Interface contacts:
Residue S48 in the second protein contacts residue Y5 in the first protein (closest heavy-atom distance 4.7 Å).
Residue F136 in the second protein contacts residue A4 in the first protein (closest heavy-atom distance 3.6 Å).
Residue N37 in the second protein interacts with residue P6 in the first protein (closest heavy-atom distance 2.9 Å).
Residue T81 in the second protein interacts with residue A4 in the first protein (closest heavy-atom distance 3.9 Å).
Residue P89 in the second protein is in contact with residue W2 in the first protein (closest heavy-atom distance 4.2 Å).
Residue A170 in the second protein is in contact with residue Y5 in the first protein (closest heavy-atom distance 4.0 Å).
Residue F136 in the second protein contacts residue L3 in the first protein (closest heavy-atom distance 3.5 Å).
Residue V169 in the second protein is in contact with residue A4 in the first protein (closest heavy-atom distance 3.5 Å).
Residue V49 in the second protein interacts with residue A4 in the first protein (closest heavy-atom distance 4.1 Å).
Residue Q36 in the second protein contacts residue V9 in the first protein (closest heavy-atom distance 2.8 Å).
Residue N37 in the second protein interacts with residue Y5 in the first protein (closest heavy-atom distance 3.9 Å).
Residue R83 in the second protein contacts residue W2 in the first protein (closest heavy-atom distance 4.2 Å).
Residue L34 in the second protein interacts with residue P10 in the first protein (closest heavy-atom distance 3.6 Å).
Residue L172 in the second protein interacts with residue Y5 in the first protein (closest heavy-atom distance 3.8 Å).
Residue L34 in the second protein contacts residue Y11 in the first protein (closest heavy-atom distance 3.0 Å).
Residue F136 in the second protein contacts residue Y5 in the first protein (closest heavy-atom distance 3.6 Å).
Residue M35 in the second protein is in contact with residue P10 in the first protein (closest heavy-atom distance 3.7 Å).
Residue R83 in the second protein contacts residue A4 in the first protein (closest heavy-atom distance 3.9 Å).
Residue I44 in the second protein contacts residue Y5 in the first protein (closest heavy-atom distance 4.5 Å).
Residue R139 in the second protein contacts residue P6 in the first protein (closest heavy-atom distance 4.0 Å).
Residue V52 in the second protein is in contact with residue W2 in the first protein (closest heavy-atom distance 3.8 Å).
Residue S48 in the second protein interacts with residue A4 in the first protein (closest heavy-atom distance 3.9 Å).
Residue M46 in the second protein interacts with residue S8 in the first protein (closest heavy-atom distance 4.2 Å).
Residue F88 in the second protein is in contact with residue W2 in the first protein (closest heavy-atom distance 3.4 Å).
Residue S87 in the second protein is in contact with residue W2 in the first protein (closest heavy-atom distance 3.7 Å).
Residue N37 in the second protein interacts with residue S8 in the first protein (closest heavy-atom distance 4.5 Å).
Residue C168 in the second protein is in contact with residue L3 in the first protein (closest heavy-atom distance 4.0 Å).
Residue Q36 in the second protein contacts residue Y11 in the first protein (closest heavy-atom distance 3.6 Å).
Residue M39 in the second protein contacts residue D7 in the first protein (closest heavy-atom distance 4.0 Å).
Residue G18 in the second protein contacts residue Y11 in the first protein (closest heavy-atom distance 5.0 Å).
Residue F136 in the second protein is in contact with residue P6 in the first protein (closest heavy-atom distance 3.4 Å).
Residue M35 in the second protein contacts residue V9 in the first protein (closest heavy-atom distance 3.2 Å).
Residue M35 in the second protein contacts residue L3 in the first protein (closest heavy-atom distance 4.3 Å).
Residue I38 in the second protein is in contact with residue D7 in the first protein (closest heavy-atom distance 4.5 Å).
Residue C50 in the second protein contacts residue L3 in the first protein (closest heavy-atom distance 4.3 Å).
Residue Q36 in the second protein interacts with residue D7 in the first protein (closest heavy-atom distance 3.8 Å).
Residue T81 in the second protein is in contact with residue Y5 in the first protein (closest heavy-atom distance 3.9 Å).
Residue C50 in the second protein interacts with residue W2 in the first protein (closest heavy-atom distance 3.5 Å).
Residue Q36 in the second protein interacts with residue P10 in the first protein (closest heavy-atom distance 4.1 Å).
Residue M53 in the second protein contacts residue W2 in the first protein (closest heavy-atom distance 4.3 Å).
Residue M35 in the second protein is in contact with residue Y11 in the first protein (closest heavy-atom distance 4.1 Å).
Residue N37 in the second protein interacts with residue D7 in the first protein (closest heavy-atom distance 3.5 Å).
Residue Y45 in the second protein contacts residue Y11 in the first protein (closest heavy-atom distance 3.5 Å).
Residue Q36 in the second protein contacts residue S8 in the first protein (closest heavy-atom distance 3.2 Å).
Residue R83 in the second protein interacts with residue L3 in the first protein (closest heavy-atom distance 2.9 Å).
Residue D33 in the second protein is in contact with residue P10 in the first protein (closest heavy-atom distance 4.0 Å).
Residue C168 in the second protein contacts residue A4 in the first protein (closest heavy-atom distance 3.6 Å).
Residue A170 in the second protein contacts residue A4 in the first protein (closest heavy-atom distance 4.0 Å).
Residue V141 in the second protein is in contact with residue Y5 in the first protein (closest heavy-atom distance 4.0 Å).
Residue V141 in the second protein is in contact with residue P6 in the first protein (closest heavy-atom distance 3.5 Å).
Residue C50 in the second protein contacts residue A4 in the first protein (closest heavy-atom distance 4.2 Å).
Residue L34 in the second protein interacts with residue V9 in the first protein (closest heavy-atom distance 4.5 Å).
Residue M35 in the second protein contacts residue S8 in the first protein (closest heavy-atom distance 3.8 Å).
Residue M46 in the second protein is in contact with residue Y5 in the first protein (closest heavy-atom distance 3.4 Å).
Residue R139 in the second protein contacts residue D7 in the first protein (closest heavy-atom distance 2.8 Å).

These two protein chains interact to form a complex.

Sequence of the first protein:
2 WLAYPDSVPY

Sequence of the second protein:
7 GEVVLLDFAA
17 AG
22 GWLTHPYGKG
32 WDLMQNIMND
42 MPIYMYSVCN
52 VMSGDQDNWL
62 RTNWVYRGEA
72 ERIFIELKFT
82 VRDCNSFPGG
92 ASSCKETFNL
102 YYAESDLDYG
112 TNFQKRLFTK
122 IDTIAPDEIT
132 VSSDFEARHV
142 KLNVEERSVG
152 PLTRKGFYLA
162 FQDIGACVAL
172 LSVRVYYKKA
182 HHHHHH